Sequence of the first protein:
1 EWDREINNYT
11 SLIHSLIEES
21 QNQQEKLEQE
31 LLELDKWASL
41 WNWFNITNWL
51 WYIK

Contacts between the two chains:
Residue I6 in the first protein contacts residue L34 in the second protein (closest heavy-atom distance 4.0 Å).
Residue I17 in the first protein is in contact with residue L27 in the second protein (closest heavy-atom distance 3.6 Å).
Residue Q24 in the first protein is in contact with residue Q21 in the second protein (closest heavy-atom distance 3.8 Å).
Residue I6 in the first protein is in contact with residue W37 in the second protein (closest heavy-atom distance 3.9 Å).
Residue I13 in the first protein interacts with residue E30 in the second protein (closest heavy-atom distance 4.2 Å).
Residue L27 in the first protein interacts with residue I17 in the second protein (closest heavy-atom distance 4.3 Å).
Residue W2 in the first protein contacts residue W41 in the second protein (closest heavy-atom distance 3.8 Å).
Residue D3 in the first protein interacts with residue W41 in the second protein (closest heavy-atom distance 3.0 Å).
Residue H14 in the first protein interacts with residue L31 in the second protein (closest heavy-atom distance 3.6 Å).
Residue T10 in the first protein is in contact with residue D35 in the second protein (closest heavy-atom distance 4.8 Å).
Residue Y9 in the first protein interacts with residue L34 in the second protein (closest heavy-atom distance 3.8 Å).
Residue Q24 in the first protein interacts with residue S20 in the second protein (closest heavy-atom distance 3.7 Å).
Residue Q21 in the first protein interacts with residue Q24 in the second protein (closest heavy-atom distance 3.6 Å).
Residue Q24 in the first protein contacts residue I17 in the second protein (closest heavy-atom distance 3.8 Å).
Residue I17 in the first protein is in contact with residue L31 in the second protein (closest heavy-atom distance 4.4 Å).
Residue L16 in the first protein interacts with residue L27 in the second protein (closest heavy-atom distance 3.9 Å).
Residue L31 in the first protein is in contact with residue I17 in the second protein (closest heavy-atom distance 3.8 Å).
Residue Q23 in the first protein is in contact with residue S20 in the second protein (closest heavy-atom distance 5.0 Å).
Residue I17 in the first protein interacts with residue E28 in the second protein (closest heavy-atom distance 4.1 Å).
Residue S20 in the first protein interacts with residue Q24 in the second protein (closest heavy-atom distance 3.0 Å).
Residue T10 in the first protein is in contact with residue L34 in the second protein (closest heavy-atom distance 3.4 Å).
Residue L27 in the first protein is in contact with residue L16 in the second protein (closest heavy-atom distance 4.0 Å).
Residue E28 in the first protein contacts residue I17 in the second protein (closest heavy-atom distance 4.6 Å).
Residue Y9 in the first protein contacts residue E30 in the second protein (closest heavy-atom distance 4.4 Å).
Residue I13 in the first protein contacts residue L27 in the second protein (closest heavy-atom distance 3.4 Å).
Residue I13 in the first protein contacts residue L34 in the second protein (closest heavy-atom distance 3.9 Å).
Residue S20 in the first protein contacts residue S20 in the second protein (closest heavy-atom distance 3.3 Å).
Residue S20 in the first protein is in contact with residue L27 in the second protein (closest heavy-atom distance 4.9 Å).
Residue S20 in the first protein interacts with residue Q23 in the second protein (closest heavy-atom distance 4.2 Å).
Residue I13 in the first protein interacts with residue L31 in the second protein (closest heavy-atom distance 4.0 Å).
Residue D3 in the first protein interacts with residue N45 in the second protein (closest heavy-atom distance 3.7 Å).
Residue Q24 in the first protein contacts residue Q24 in the second protein (closest heavy-atom distance 2.7 Å).
Residue T10 in the first protein contacts residue L31 in the second protein (closest heavy-atom distance 3.7 Å).
Residue E1 in the first protein interacts with residue W41 in the second protein (closest heavy-atom distance 4.7 Å).
Residue L31 in the first protein interacts with residue I13 in the second protein (closest heavy-atom distance 3.8 Å).
Residue I6 in the first protein interacts with residue W41 in the second protein (closest heavy-atom distance 3.6 Å).
Residue I6 in the first protein is in contact with residue A38 in the second protein (closest heavy-atom distance 3.8 Å).
Residue I17 in the first protein is in contact with residue Q24 in the second protein (closest heavy-atom distance 4.4 Å).

Sequence of the second protein:
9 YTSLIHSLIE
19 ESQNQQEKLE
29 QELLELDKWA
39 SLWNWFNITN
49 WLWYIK

The following describes two proteins that form a bound complex.